Sequence of the second protein:
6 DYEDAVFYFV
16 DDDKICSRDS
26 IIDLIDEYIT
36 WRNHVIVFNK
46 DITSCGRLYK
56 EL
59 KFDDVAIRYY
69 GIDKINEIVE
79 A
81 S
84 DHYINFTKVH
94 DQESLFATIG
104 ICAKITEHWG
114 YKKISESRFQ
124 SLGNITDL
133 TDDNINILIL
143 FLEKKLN

Sequence of the first protein:
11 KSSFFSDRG

Interface contacts:
Residue D31 in the second protein interacts with residue R18 in the first protein (closest heavy-atom distance 2.9 Å).
Residue I128 in the second protein interacts with residue D17 in the first protein (closest heavy-atom distance 2.9 Å).
Residue Q123 in the second protein is in contact with residue R18 in the first protein (closest heavy-atom distance 3.0 Å).
Residue S124 in the second protein interacts with residue F15 in the first protein (closest heavy-atom distance 4.5 Å).
Residue I128 in the second protein contacts residue R18 in the first protein (closest heavy-atom distance 3.6 Å).
Residue D31 in the second protein contacts residue S12 in the first protein (closest heavy-atom distance 4.7 Å).
Residue T35 in the second protein contacts residue F14 in the first protein (closest heavy-atom distance 3.8 Å).
Residue G126 in the second protein is in contact with residue D17 in the first protein (closest heavy-atom distance 4.1 Å).
Residue R121 in the second protein interacts with residue F14 in the first protein (closest heavy-atom distance 3.4 Å).
Residue D28 in the second protein is in contact with residue R18 in the first protein (closest heavy-atom distance 2.7 Å).
Residue T109 in the second protein contacts residue F14 in the first protein (closest heavy-atom distance 3.8 Å).
Residue T35 in the second protein is in contact with residue S13 in the first protein (closest heavy-atom distance 4.1 Å).
Residue F122 in the second protein is in contact with residue S12 in the first protein (closest heavy-atom distance 3.5 Å).
Residue W112 in the second protein is in contact with residue F14 in the first protein (closest heavy-atom distance 3.6 Å).
Residue S124 in the second protein contacts residue S16 in the first protein (closest heavy-atom distance 3.8 Å).
Residue I128 in the second protein contacts residue F15 in the first protein (closest heavy-atom distance 3.8 Å).
Residue I27 in the second protein contacts residue R18 in the first protein (closest heavy-atom distance 3.6 Å).
Residue C105 in the second protein interacts with residue F15 in the first protein (closest heavy-atom distance 4.2 Å).
Residue D31 in the second protein interacts with residue F15 in the first protein (closest heavy-atom distance 3.8 Å).
Residue Y7 in the second protein is in contact with residue S12 in the first protein (closest heavy-atom distance 3.9 Å).
Residue T35 in the second protein interacts with residue S12 in the first protein (closest heavy-atom distance 4.1 Å).
Residue D31 in the second protein interacts with residue S13 in the first protein (closest heavy-atom distance 2.6 Å).
Residue I30 in the second protein contacts residue F15 in the first protein (closest heavy-atom distance 4.5 Å).
Residue G126 in the second protein contacts residue F15 in the first protein (closest heavy-atom distance 3.4 Å).
Residue N127 in the second protein contacts residue S16 in the first protein (closest heavy-atom distance 3.6 Å).
Residue G126 in the second protein contacts residue S16 in the first protein (closest heavy-atom distance 2.8 Å).
Residue F89 in the second protein interacts with residue F15 in the first protein (closest heavy-atom distance 3.9 Å).
Residue F122 in the second protein is in contact with residue F14 in the first protein (closest heavy-atom distance 3.6 Å).
Residue S118 in the second protein contacts residue F14 in the first protein (closest heavy-atom distance 3.4 Å).
Residue L125 in the second protein interacts with residue F14 in the first protein (closest heavy-atom distance 2.9 Å).
Residue Q123 in the second protein is in contact with residue F15 in the first protein (closest heavy-atom distance 3.3 Å).
Residue I34 in the second protein contacts residue F15 in the first protein (closest heavy-atom distance 3.9 Å).
Residue S124 in the second protein contacts residue F14 in the first protein (closest heavy-atom distance 3.0 Å).
Residue Q123 in the second protein contacts residue S13 in the first protein (closest heavy-atom distance 2.8 Å).
Residue N127 in the second protein contacts residue F15 in the first protein (closest heavy-atom distance 4.5 Å).
Residue Y7 in the second protein contacts residue F14 in the first protein (closest heavy-atom distance 3.7 Å).
Residue I34 in the second protein is in contact with residue F14 in the first protein (closest heavy-atom distance 4.3 Å).
Residue Q123 in the second protein is in contact with residue S16 in the first protein (closest heavy-atom distance 3.3 Å).
Residue Q123 in the second protein contacts residue F14 in the first protein (closest heavy-atom distance 3.6 Å).
Residue T129 in the second protein is in contact with residue D17 in the first protein (closest heavy-atom distance 2.7 Å).
Residue N38 in the second protein interacts with residue F14 in the first protein (closest heavy-atom distance 3.5 Å).
Residue D31 in the second protein is in contact with residue F14 in the first protein (closest heavy-atom distance 4.5 Å).
Residue L125 in the second protein contacts residue S16 in the first protein (closest heavy-atom distance 3.8 Å).
Residue L125 in the second protein interacts with residue F15 in the first protein (closest heavy-atom distance 4.0 Å).
Residue N127 in the second protein is in contact with residue D17 in the first protein (closest heavy-atom distance 3.3 Å).
Residue D130 in the second protein interacts with residue D17 in the first protein (closest heavy-atom distance 4.6 Å).
Residue G126 in the second protein interacts with residue F14 in the first protein (closest heavy-atom distance 4.7 Å).
Residue Q123 in the second protein contacts residue G19 in the first protein (closest heavy-atom distance 3.8 Å).
Residue F122 in the second protein is in contact with residue S13 in the first protein (closest heavy-atom distance 3.3 Å).

The following describes two proteins that form a bound complex.